The following describes two proteins that form a bound complex.

Sequence of chain B:
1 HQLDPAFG

Contacts between the two chains:
Residue G100 in chain A contacts residue D4 in chain B (closest heavy-atom distance 3.1 Å).
Residue D32 in chain A interacts with residue Q2 in chain B (closest heavy-atom distance 4.9 Å).
Residue Y51 in chain A contacts residue G8 in chain B (closest heavy-atom distance 3.0 Å).
Residue Y51 in chain A is in contact with residue A6 in chain B (closest heavy-atom distance 3.4 Å).
Residue A34 in chain A is in contact with residue L3 in chain B (closest heavy-atom distance 4.5 Å).
Residue G99 in chain A contacts residue L3 in chain B (closest heavy-atom distance 4.7 Å).
Residue G100 in chain A interacts with residue L3 in chain B (closest heavy-atom distance 3.9 Å).
Residue G100 in chain A contacts residue Q2 in chain B (closest heavy-atom distance 4.3 Å).
Residue Y33 in chain A contacts residue L3 in chain B (closest heavy-atom distance 4.1 Å).
Residue Y54 in chain A contacts residue L3 in chain B (closest heavy-atom distance 4.7 Å).
Residue A34 in chain A interacts with residue F7 in chain B (closest heavy-atom distance 3.6 Å).
Residue T101 in chain A is in contact with residue Q2 in chain B (closest heavy-atom distance 4.3 Å).
Residue Y51 in chain A contacts residue F7 in chain B (closest heavy-atom distance 3.7 Å).
Residue D32 in chain A interacts with residue L3 in chain B (closest heavy-atom distance 3.8 Å).
Residue D32 in chain A interacts with residue H1 in chain B (closest heavy-atom distance 3.0 Å).
Residue G102 in chain A is in contact with residue D4 in chain B (closest heavy-atom distance 3.2 Å).
Residue F103 in chain A interacts with residue F7 in chain B (closest heavy-atom distance 3.5 Å).
Residue G99 in chain A interacts with residue F7 in chain B (closest heavy-atom distance 3.5 Å).
Residue N36 in chain A interacts with residue F7 in chain B (closest heavy-atom distance 3.3 Å).
Residue T101 in chain A is in contact with residue D4 in chain B (closest heavy-atom distance 3.7 Å).
Residue G102 in chain A contacts residue F7 in chain B (closest heavy-atom distance 4.0 Å).
Residue S53 in chain A is in contact with residue G8 in chain B (closest heavy-atom distance 4.9 Å).
Residue G100 in chain A contacts residue F7 in chain B (closest heavy-atom distance 3.5 Å).

Sequence of chain A:
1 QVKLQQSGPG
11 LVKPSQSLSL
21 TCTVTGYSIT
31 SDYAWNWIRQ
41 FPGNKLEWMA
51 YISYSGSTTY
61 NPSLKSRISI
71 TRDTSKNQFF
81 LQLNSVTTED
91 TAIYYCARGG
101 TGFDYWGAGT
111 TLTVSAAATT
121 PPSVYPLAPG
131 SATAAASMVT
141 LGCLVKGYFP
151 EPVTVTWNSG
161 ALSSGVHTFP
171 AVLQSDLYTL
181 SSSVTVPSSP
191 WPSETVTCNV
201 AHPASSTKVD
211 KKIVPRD